Interface contacts:
Residue K451 in chain B contacts residue I75 in chain A (closest heavy-atom distance 4.1 Å).
Residue T447 in chain B interacts with residue P87 in chain A (closest heavy-atom distance 4.9 Å).
Residue H455 in chain B interacts with residue A79 in chain A (closest heavy-atom distance 4.7 Å).
Residue P454 in chain B contacts residue S76 in chain A (closest heavy-atom distance 2.9 Å).
Residue K451 in chain B contacts residue G78 in chain A (closest heavy-atom distance 3.5 Å).
Residue G448 in chain B interacts with residue F85 in chain A (closest heavy-atom distance 4.2 Å).
Residue K451 in chain B is in contact with residue G80 in chain A (closest heavy-atom distance 3.0 Å).
Residue G448 in chain B contacts residue G83 in chain A (closest heavy-atom distance 4.0 Å).
Residue L491 in chain B contacts residue P136 in chain A (closest heavy-atom distance 3.4 Å).
Residue T447 in chain B is in contact with residue F84 in chain A (closest heavy-atom distance 3.9 Å).
Residue F400 in chain B contacts residue L108 in chain A (closest heavy-atom distance 3.6 Å).
Residue Y458 in chain B is in contact with residue L82 in chain A (closest heavy-atom distance 4.3 Å).
Residue N489 in chain B interacts with residue P136 in chain A (closest heavy-atom distance 4.2 Å).
Residue K451 in chain B contacts residue E81 in chain A (closest heavy-atom distance 4.4 Å).
Residue N489 in chain B is in contact with residue Y132 in chain A (closest heavy-atom distance 3.2 Å).
Residue H455 in chain B interacts with residue S76 in chain A (closest heavy-atom distance 4.5 Å).
Residue E446 in chain B contacts residue P87 in chain A (closest heavy-atom distance 3.7 Å).
Residue E446 in chain B contacts residue H88 in chain A (closest heavy-atom distance 3.8 Å).
Residue K451 in chain B contacts residue L82 in chain A (closest heavy-atom distance 3.7 Å).
Residue L461 in chain B interacts with residue E81 in chain A (closest heavy-atom distance 3.9 Å).
Residue K490 in chain B contacts residue P136 in chain A (closest heavy-atom distance 3.3 Å).
Residue G448 in chain B contacts residue E81 in chain A (closest heavy-atom distance 4.9 Å).
Residue R487 in chain B interacts with residue W134 in chain A (closest heavy-atom distance 4.2 Å).
Residue I449 in chain B contacts residue F85 in chain A (closest heavy-atom distance 3.5 Å).
Residue I450 in chain B is in contact with residue G80 in chain A (closest heavy-atom distance 3.4 Å).
Residue I449 in chain B contacts residue L82 in chain A (closest heavy-atom distance 2.9 Å).
Residue K399 in chain B contacts residue L108 in chain A (closest heavy-atom distance 4.4 Å).
Residue K486 in chain B contacts residue H88 in chain A (closest heavy-atom distance 3.5 Å).
Residue R452 in chain B is in contact with residue A79 in chain A (closest heavy-atom distance 3.5 Å).
Residue N489 in chain B is in contact with residue Y133 in chain A (closest heavy-atom distance 3.0 Å).
Residue T447 in chain B interacts with residue F85 in chain A (closest heavy-atom distance 4.0 Å).
Residue L453 in chain B is in contact with residue A79 in chain A (closest heavy-atom distance 3.3 Å).
Residue N489 in chain B is in contact with residue G135 in chain A (closest heavy-atom distance 4.3 Å).
Residue H401 in chain B interacts with residue L108 in chain A (closest heavy-atom distance 3.6 Å).
Residue R487 in chain B contacts residue E131 in chain A (closest heavy-atom distance 2.4 Å).
Residue K399 in chain B is in contact with residue W112 in chain A (closest heavy-atom distance 4.9 Å).
Residue I449 in chain B contacts residue E81 in chain A (closest heavy-atom distance 3.5 Å).
Residue L453 in chain B is in contact with residue S76 in chain A (closest heavy-atom distance 3.6 Å).
Residue K490 in chain B contacts residue G135 in chain A (closest heavy-atom distance 3.6 Å).
Residue G492 in chain B contacts residue P136 in chain A (closest heavy-atom distance 4.4 Å).
Residue K490 in chain B is in contact with residue W134 in chain A (closest heavy-atom distance 3.4 Å).
Residue G448 in chain B contacts residue F84 in chain A (closest heavy-atom distance 3.5 Å).
Residue K451 in chain B interacts with residue A79 in chain A (closest heavy-atom distance 4.0 Å).
Residue F400 in chain B interacts with residue L113 in chain A (closest heavy-atom distance 3.7 Å).
Residue N489 in chain B is in contact with residue F130 in chain A (closest heavy-atom distance 4.3 Å).
Residue R487 in chain B contacts residue F130 in chain A (closest heavy-atom distance 4.9 Å).
Residue I449 in chain B is in contact with residue G83 in chain A (closest heavy-atom distance 3.5 Å).
Residue N489 in chain B is in contact with residue E131 in chain A (closest heavy-atom distance 2.7 Å).
Residue K399 in chain B interacts with residue L110 in chain A (closest heavy-atom distance 4.3 Å).
Residue I450 in chain B is in contact with residue L82 in chain A (closest heavy-atom distance 4.2 Å).
Residue G456 in chain B interacts with residue I75 in chain A (closest heavy-atom distance 3.7 Å).
Residue N489 in chain B interacts with residue W134 in chain A (closest heavy-atom distance 2.9 Å).
Residue F400 in chain B contacts residue W112 in chain A (closest heavy-atom distance 4.1 Å).
Residue E460 in chain B contacts residue P87 in chain A (closest heavy-atom distance 3.8 Å).
Residue F400 in chain B is in contact with residue V104 in chain A (closest heavy-atom distance 4.7 Å).
Residue F400 in chain B contacts residue L110 in chain A (closest heavy-atom distance 3.9 Å).
Residue H455 in chain B contacts residue I75 in chain A (closest heavy-atom distance 4.3 Å).
Residue I450 in chain B is in contact with residue E81 in chain A (closest heavy-atom distance 3.7 Å).
Residue R487 in chain B interacts with residue Y132 in chain A (closest heavy-atom distance 3.9 Å).
Residue I449 in chain B contacts residue F84 in chain A (closest heavy-atom distance 4.9 Å).

Sequence of chain A:
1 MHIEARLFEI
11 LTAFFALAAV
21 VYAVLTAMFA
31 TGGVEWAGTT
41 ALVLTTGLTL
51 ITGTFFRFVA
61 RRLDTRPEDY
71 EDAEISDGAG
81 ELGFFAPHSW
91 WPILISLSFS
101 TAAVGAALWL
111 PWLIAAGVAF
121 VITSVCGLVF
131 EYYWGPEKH

This data describes a binding interaction between two proteins.

Sequence of chain B:
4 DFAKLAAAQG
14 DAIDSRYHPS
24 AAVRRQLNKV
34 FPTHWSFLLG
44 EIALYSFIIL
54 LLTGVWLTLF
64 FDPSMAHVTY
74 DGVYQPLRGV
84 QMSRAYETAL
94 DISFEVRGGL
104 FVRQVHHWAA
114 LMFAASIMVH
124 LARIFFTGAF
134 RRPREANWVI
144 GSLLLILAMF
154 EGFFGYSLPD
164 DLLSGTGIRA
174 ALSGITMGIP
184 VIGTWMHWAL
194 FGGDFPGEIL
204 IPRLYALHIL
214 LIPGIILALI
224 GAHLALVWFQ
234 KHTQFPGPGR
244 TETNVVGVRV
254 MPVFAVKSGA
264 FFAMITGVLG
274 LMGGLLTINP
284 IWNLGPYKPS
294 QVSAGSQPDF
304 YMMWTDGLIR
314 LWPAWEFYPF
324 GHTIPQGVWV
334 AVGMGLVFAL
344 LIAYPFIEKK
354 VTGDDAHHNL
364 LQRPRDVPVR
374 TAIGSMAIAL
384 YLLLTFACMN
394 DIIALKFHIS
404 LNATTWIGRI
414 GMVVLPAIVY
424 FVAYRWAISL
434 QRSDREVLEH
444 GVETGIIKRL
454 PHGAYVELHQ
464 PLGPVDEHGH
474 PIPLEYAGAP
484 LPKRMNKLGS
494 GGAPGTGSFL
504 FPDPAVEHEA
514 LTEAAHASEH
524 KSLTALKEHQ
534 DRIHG